Residue-level contacts at the interface:
Residue D513 in protein 1 contacts residue P312 in protein 2 (closest heavy-atom distance 4.2 Å).
Residue D500 in protein 1 contacts residue V315 in protein 2 (closest heavy-atom distance 3.1 Å).

The following describes two proteins that form a bound complex.

Sequence of protein 2:
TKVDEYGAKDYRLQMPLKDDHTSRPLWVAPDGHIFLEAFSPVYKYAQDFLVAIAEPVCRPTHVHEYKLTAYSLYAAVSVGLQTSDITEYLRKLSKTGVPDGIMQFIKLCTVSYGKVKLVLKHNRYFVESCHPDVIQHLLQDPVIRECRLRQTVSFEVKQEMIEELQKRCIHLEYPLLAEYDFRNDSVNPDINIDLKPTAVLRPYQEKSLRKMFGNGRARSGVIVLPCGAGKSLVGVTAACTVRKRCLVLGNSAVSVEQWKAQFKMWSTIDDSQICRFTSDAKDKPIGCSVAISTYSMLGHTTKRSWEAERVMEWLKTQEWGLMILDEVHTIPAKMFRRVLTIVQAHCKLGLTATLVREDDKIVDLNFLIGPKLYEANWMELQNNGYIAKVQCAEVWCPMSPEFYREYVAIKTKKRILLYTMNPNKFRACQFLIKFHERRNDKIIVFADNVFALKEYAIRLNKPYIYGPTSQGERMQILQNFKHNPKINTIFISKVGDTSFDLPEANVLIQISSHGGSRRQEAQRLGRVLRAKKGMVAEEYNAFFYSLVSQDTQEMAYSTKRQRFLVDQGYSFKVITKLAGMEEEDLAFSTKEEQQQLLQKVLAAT

Sequence of protein 1:
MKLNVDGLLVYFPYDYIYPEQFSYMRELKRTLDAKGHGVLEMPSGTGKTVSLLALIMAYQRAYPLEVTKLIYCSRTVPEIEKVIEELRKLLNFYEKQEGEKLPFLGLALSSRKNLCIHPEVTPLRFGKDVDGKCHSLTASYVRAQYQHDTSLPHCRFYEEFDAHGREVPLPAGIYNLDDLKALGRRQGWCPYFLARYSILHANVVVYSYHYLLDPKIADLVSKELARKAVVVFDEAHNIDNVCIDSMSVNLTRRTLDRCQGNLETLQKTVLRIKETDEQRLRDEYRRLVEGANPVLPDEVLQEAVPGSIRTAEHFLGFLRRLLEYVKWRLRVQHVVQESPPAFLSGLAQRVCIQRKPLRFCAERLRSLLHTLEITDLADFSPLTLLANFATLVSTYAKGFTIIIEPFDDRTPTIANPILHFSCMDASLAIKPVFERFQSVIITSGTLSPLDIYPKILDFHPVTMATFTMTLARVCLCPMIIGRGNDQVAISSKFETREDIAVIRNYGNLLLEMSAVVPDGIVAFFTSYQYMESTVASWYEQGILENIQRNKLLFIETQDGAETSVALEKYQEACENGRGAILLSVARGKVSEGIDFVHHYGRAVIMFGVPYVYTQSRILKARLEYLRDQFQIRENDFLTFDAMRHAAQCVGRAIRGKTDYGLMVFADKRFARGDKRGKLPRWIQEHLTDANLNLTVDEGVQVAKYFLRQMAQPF